Sequence of chain B:
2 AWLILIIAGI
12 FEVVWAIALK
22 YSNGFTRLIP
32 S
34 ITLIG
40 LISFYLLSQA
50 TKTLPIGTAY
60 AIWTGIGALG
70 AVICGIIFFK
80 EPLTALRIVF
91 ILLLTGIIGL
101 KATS

Sequence of chain A:
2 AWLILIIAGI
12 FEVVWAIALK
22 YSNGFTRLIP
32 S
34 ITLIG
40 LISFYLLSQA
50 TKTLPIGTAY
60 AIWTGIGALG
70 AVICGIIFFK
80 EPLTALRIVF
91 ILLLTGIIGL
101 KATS

Contacts between the two chains:
Residue L93 in chain B interacts with residue I97 in chain A (closest heavy-atom distance 4.0 Å).
Residue I55 in chain B interacts with residue E80 in chain A (closest heavy-atom distance 2.7 Å).
Residue G56 in chain B interacts with residue V71 in chain A (closest heavy-atom distance 3.8 Å).
Residue Y59 in chain B interacts with residue W16 in chain A (closest heavy-atom distance 3.9 Å).
Residue R86 in chain B is in contact with residue T103 in chain A (closest heavy-atom distance 3.1 Å).
Residue G96 in chain B is in contact with residue L93 in chain A (closest heavy-atom distance 3.9 Å).
Residue W62 in chain B is in contact with residue W16 in chain A (closest heavy-atom distance 3.8 Å).
Residue G56 in chain B is in contact with residue E80 in chain A (closest heavy-atom distance 3.5 Å).
Residue V71 in chain B is in contact with residue S104 in chain A (closest heavy-atom distance 3.9 Å).
Residue G56 in chain B interacts with residue A70 in chain A (closest heavy-atom distance 3.8 Å).
Residue Y59 in chain B is in contact with residue A67 in chain A (closest heavy-atom distance 3.4 Å).
Residue L92 in chain B interacts with residue L93 in chain A (closest heavy-atom distance 4.1 Å).
Residue F89 in chain B is in contact with residue L100 in chain A (closest heavy-atom distance 3.8 Å).
Residue I55 in chain B interacts with residue K21 in chain A (closest heavy-atom distance 4.0 Å).
Residue I55 in chain B contacts residue I18 in chain A (closest heavy-atom distance 4.1 Å).
Residue Y59 in chain B is in contact with residue G66 in chain A (closest heavy-atom distance 3.7 Å).
Residue R86 in chain B interacts with residue S104 in chain A (closest heavy-atom distance 3.3 Å).
Residue L100 in chain B interacts with residue L93 in chain A (closest heavy-atom distance 3.7 Å).
Residue G99 in chain B is in contact with residue F89 in chain A (closest heavy-atom distance 3.7 Å).
Residue T50 in chain B contacts residue L20 in chain A (closest heavy-atom distance 4.1 Å).
Residue G96 in chain B interacts with residue F89 in chain A (closest heavy-atom distance 3.3 Å).
Residue G64 in chain B is in contact with residue I97 in chain A (closest heavy-atom distance 3.7 Å).
Residue T50 in chain B contacts residue K21 in chain A (closest heavy-atom distance 2.7 Å).
Residue K51 in chain B is in contact with residue N24 in chain A (closest heavy-atom distance 3.6 Å).
Residue A67 in chain B interacts with residue K101 in chain A (closest heavy-atom distance 3.6 Å).
Residue A60 in chain B is in contact with residue L93 in chain A (closest heavy-atom distance 3.9 Å).
Residue T57 in chain B is in contact with residue R86 in chain A (closest heavy-atom distance 2.9 Å).
Residue L100 in chain B contacts residue F89 in chain A (closest heavy-atom distance 3.9 Å).
Residue I97 in chain B contacts residue L93 in chain A (closest heavy-atom distance 3.6 Å).
Residue L46 in chain B is in contact with residue L20 in chain A (closest heavy-atom distance 3.7 Å).
Residue I55 in chain B is in contact with residue A17 in chain A (closest heavy-atom distance 3.4 Å).
Residue Q48 in chain B is in contact with residue G25 in chain A (closest heavy-atom distance 3.8 Å).
Residue G56 in chain B is in contact with residue R86 in chain A (closest heavy-atom distance 4.0 Å).
Residue V71 in chain B interacts with residue L100 in chain A (closest heavy-atom distance 4.1 Å).
Residue Y59 in chain B is in contact with residue E13 in chain A (closest heavy-atom distance 3.0 Å).
Residue I61 in chain B is in contact with residue L93 in chain A (closest heavy-atom distance 3.7 Å).
Residue P54 in chain B contacts residue E80 in chain A (closest heavy-atom distance 3.2 Å).
Residue E80 in chain B is in contact with residue S104 in chain A (closest heavy-atom distance 3.5 Å).
Residue F89 in chain B contacts residue G99 in chain A (closest heavy-atom distance 3.5 Å).
Residue L92 in chain B contacts residue G96 in chain A (closest heavy-atom distance 4.1 Å).
Residue T63 in chain B is in contact with residue I97 in chain A (closest heavy-atom distance 3.9 Å).
Residue R86 in chain B is in contact with residue L100 in chain A (closest heavy-atom distance 3.7 Å).
Residue L92 in chain B is in contact with residue T95 in chain A (closest heavy-atom distance 3.6 Å).
Residue F89 in chain B is in contact with residue T95 in chain A (closest heavy-atom distance 4.0 Å).
Residue L100 in chain B contacts residue R86 in chain A (closest heavy-atom distance 3.8 Å).
Residue P54 in chain B is in contact with residue R86 in chain A (closest heavy-atom distance 3.8 Å).
Residue I55 in chain B interacts with residue G74 in chain A (closest heavy-atom distance 4.0 Å).
Residue S47 in chain B is in contact with residue L20 in chain A (closest heavy-atom distance 3.6 Å).
Residue T103 in chain B is in contact with residue L85 in chain A (closest heavy-atom distance 3.9 Å).
Residue K51 in chain B contacts residue G25 in chain A (closest heavy-atom distance 3.6 Å).
Residue T95 in chain B is in contact with residue F89 in chain A (closest heavy-atom distance 3.5 Å).
Residue F89 in chain B contacts residue G96 in chain A (closest heavy-atom distance 3.5 Å).
Residue T95 in chain B contacts residue L92 in chain A (closest heavy-atom distance 3.7 Å).
Residue L46 in chain B is in contact with residue W16 in chain A (closest heavy-atom distance 3.9 Å).
Residue L93 in chain B is in contact with residue L93 in chain A (closest heavy-atom distance 3.5 Å).
Residue L53 in chain B contacts residue K21 in chain A (closest heavy-atom distance 2.9 Å).
Residue S47 in chain B interacts with residue G25 in chain A (closest heavy-atom distance 3.3 Å).
Residue L93 in chain B contacts residue L100 in chain A (closest heavy-atom distance 3.7 Å).
Residue L92 in chain B contacts residue L92 in chain A (closest heavy-atom distance 3.6 Å).
Residue A60 in chain B interacts with residue I97 in chain A (closest heavy-atom distance 3.6 Å).

This data describes a binding interaction between two proteins.